Contacts between the two chains:
Residue D77 in chain A interacts with residue S7 in chain B (closest heavy-atom distance 3.7 Å).
Residue K66 in chain A is in contact with residue Y3 in chain B (closest heavy-atom distance 3.7 Å).
Residue R62 in chain A is in contact with residue E1 in chain B (closest heavy-atom distance 3.5 Å).
Residue S99 in chain A contacts residue F5 in chain B (closest heavy-atom distance 4.3 Å).
Residue Q114 in chain A interacts with residue F5 in chain B (closest heavy-atom distance 3.5 Å).
Residue D77 in chain A is in contact with residue V8 in chain B (closest heavy-atom distance 3.6 Å).
Residue Y159 in chain A interacts with residue E1 in chain B (closest heavy-atom distance 2.4 Å).
Residue T143 in chain A interacts with residue V8 in chain B (closest heavy-atom distance 2.7 Å).
Residue W147 in chain A is in contact with residue V8 in chain B (closest heavy-atom distance 3.5 Å).
Residue Y45 in chain A interacts with residue Q2 in chain B (closest heavy-atom distance 3.0 Å).
Residue T143 in chain A is in contact with residue S7 in chain B (closest heavy-atom distance 4.9 Å).
Residue R155 in chain A is in contact with residue K4 in chain B (closest heavy-atom distance 2.8 Å).
Residue F74 in chain A interacts with residue F5 in chain B (closest heavy-atom distance 4.0 Å).
Residue N70 in chain A is in contact with residue Y3 in chain B (closest heavy-atom distance 3.3 Å).
Residue E63 in chain A contacts residue Q2 in chain B (closest heavy-atom distance 2.7 Å).
Residue K66 in chain A is in contact with residue Q2 in chain B (closest heavy-atom distance 2.8 Å).
Residue W167 in chain A is in contact with residue E1 in chain B (closest heavy-atom distance 3.3 Å).
Residue E24 in chain A interacts with residue Q2 in chain B (closest heavy-atom distance 2.9 Å).
Residue T163 in chain A is in contact with residue E1 in chain B (closest heavy-atom distance 3.6 Å).
Residue Y7 in chain A interacts with residue Q2 in chain B (closest heavy-atom distance 3.3 Å).
Residue Y7 in chain A contacts residue E1 in chain B (closest heavy-atom distance 2.8 Å).
Residue E152 in chain A is in contact with residue Y6 in chain B (closest heavy-atom distance 3.7 Å).
Residue I142 in chain A contacts residue V8 in chain B (closest heavy-atom distance 4.9 Å).
Residue F33 in chain A is in contact with residue E1 in chain B (closest heavy-atom distance 4.9 Å).
Residue N70 in chain A contacts residue K4 in chain B (closest heavy-atom distance 4.2 Å).
Residue L81 in chain A is in contact with residue V8 in chain B (closest heavy-atom distance 4.6 Å).
Residue Q114 in chain A interacts with residue Y3 in chain B (closest heavy-atom distance 3.7 Å).
Residue R155 in chain A contacts residue Y3 in chain B (closest heavy-atom distance 3.1 Å).
Residue T80 in chain A interacts with residue V8 in chain B (closest heavy-atom distance 2.8 Å).
Residue V76 in chain A interacts with residue S7 in chain B (closest heavy-atom distance 4.4 Å).
Residue Y116 in chain A contacts residue V8 in chain B (closest heavy-atom distance 4.4 Å).
Residue A150 in chain A is in contact with residue Y6 in chain B (closest heavy-atom distance 4.1 Å).
Residue L156 in chain A is in contact with residue Y3 in chain B (closest heavy-atom distance 3.3 Å).
Residue K146 in chain A is in contact with residue V8 in chain B (closest heavy-atom distance 3.5 Å).
Residue Y159 in chain A interacts with residue Q2 in chain B (closest heavy-atom distance 3.1 Å).
Residue N70 in chain A interacts with residue F5 in chain B (closest heavy-atom distance 2.7 Å).
Residue K66 in chain A contacts residue K4 in chain B (closest heavy-atom distance 3.8 Å).
Residue E24 in chain A interacts with residue F5 in chain B (closest heavy-atom distance 4.9 Å).
Residue E63 in chain A is in contact with residue E1 in chain B (closest heavy-atom distance 3.1 Å).
Residue Y159 in chain A contacts residue Y3 in chain B (closest heavy-atom distance 3.3 Å).
Residue R155 in chain A is in contact with residue F5 in chain B (closest heavy-atom distance 4.3 Å).
Residue K66 in chain A contacts residue E1 in chain B (closest heavy-atom distance 2.9 Å).
Residue W147 in chain A is in contact with residue Y6 in chain B (closest heavy-atom distance 3.8 Å).
Residue Y84 in chain A interacts with residue V8 in chain B (closest heavy-atom distance 3.0 Å).
Residue Y116 in chain A interacts with residue Y6 in chain B (closest heavy-atom distance 4.0 Å).
Residue N70 in chain A is in contact with residue Q2 in chain B (closest heavy-atom distance 4.6 Å).
Residue V97 in chain A contacts residue F5 in chain B (closest heavy-atom distance 3.6 Å).
Residue Y123 in chain A interacts with residue V8 in chain B (closest heavy-atom distance 3.8 Å).
Residue Y171 in chain A contacts residue E1 in chain B (closest heavy-atom distance 2.6 Å).
Residue S73 in chain A is in contact with residue S7 in chain B (closest heavy-atom distance 4.7 Å).
Residue W147 in chain A is in contact with residue S7 in chain B (closest heavy-atom distance 3.3 Å).
Residue Y59 in chain A is in contact with residue E1 in chain B (closest heavy-atom distance 3.7 Å).
Residue K146 in chain A contacts residue Y6 in chain B (closest heavy-atom distance 4.5 Å).
Residue S73 in chain A interacts with residue F5 in chain B (closest heavy-atom distance 3.8 Å).
Residue S99 in chain A is in contact with residue Y3 in chain B (closest heavy-atom distance 4.6 Å).
Residue Y116 in chain A contacts residue F5 in chain B (closest heavy-atom distance 3.0 Å).
Residue E152 in chain A interacts with residue Y3 in chain B (closest heavy-atom distance 2.4 Å).
Residue V9 in chain A interacts with residue F5 in chain B (closest heavy-atom distance 3.6 Å).
Residue V9 in chain A contacts residue Q2 in chain B (closest heavy-atom distance 3.6 Å).
Residue D77 in chain A is in contact with residue Y6 in chain B (closest heavy-atom distance 3.8 Å).

Sequence of chain B:
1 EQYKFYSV

This data describes a binding interaction between two proteins.

Sequence of chain A:
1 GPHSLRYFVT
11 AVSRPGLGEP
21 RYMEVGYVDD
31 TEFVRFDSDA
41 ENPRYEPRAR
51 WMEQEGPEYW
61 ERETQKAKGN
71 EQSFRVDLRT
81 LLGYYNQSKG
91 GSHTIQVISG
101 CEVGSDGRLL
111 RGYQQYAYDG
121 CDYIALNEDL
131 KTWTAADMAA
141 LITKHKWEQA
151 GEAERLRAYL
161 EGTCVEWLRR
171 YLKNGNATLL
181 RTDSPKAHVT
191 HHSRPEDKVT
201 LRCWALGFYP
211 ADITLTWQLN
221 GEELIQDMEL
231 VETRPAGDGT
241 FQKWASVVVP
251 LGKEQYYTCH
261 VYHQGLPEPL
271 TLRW